Sequence of chain B:
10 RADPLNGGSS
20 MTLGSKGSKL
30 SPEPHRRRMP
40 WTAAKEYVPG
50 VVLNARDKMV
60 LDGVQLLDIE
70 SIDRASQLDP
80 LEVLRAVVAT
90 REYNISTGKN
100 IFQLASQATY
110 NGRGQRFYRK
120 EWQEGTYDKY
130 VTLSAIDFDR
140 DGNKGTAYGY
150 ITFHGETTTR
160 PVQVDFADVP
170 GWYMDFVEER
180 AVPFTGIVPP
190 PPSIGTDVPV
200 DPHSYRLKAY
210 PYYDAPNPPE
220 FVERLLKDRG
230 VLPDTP

Sequence of chain A:
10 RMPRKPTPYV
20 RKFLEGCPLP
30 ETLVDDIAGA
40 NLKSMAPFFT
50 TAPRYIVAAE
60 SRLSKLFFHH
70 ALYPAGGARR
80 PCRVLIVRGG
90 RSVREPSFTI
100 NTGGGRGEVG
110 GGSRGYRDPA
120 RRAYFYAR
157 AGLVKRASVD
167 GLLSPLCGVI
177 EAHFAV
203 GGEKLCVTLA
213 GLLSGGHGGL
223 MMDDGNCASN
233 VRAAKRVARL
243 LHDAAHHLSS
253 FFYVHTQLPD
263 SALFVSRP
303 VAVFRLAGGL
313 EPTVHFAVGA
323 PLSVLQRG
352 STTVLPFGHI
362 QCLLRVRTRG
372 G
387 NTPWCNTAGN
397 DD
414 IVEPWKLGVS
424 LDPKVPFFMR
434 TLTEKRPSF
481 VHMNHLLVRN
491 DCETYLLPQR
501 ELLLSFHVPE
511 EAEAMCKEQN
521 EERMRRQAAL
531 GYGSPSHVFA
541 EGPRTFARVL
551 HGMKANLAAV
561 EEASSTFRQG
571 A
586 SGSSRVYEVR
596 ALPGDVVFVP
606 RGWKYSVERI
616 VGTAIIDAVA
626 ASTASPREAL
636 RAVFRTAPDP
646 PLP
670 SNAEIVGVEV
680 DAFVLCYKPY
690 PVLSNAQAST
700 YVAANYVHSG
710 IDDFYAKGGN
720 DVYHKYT

Interface contacts:
Residue T101 in chain A interacts with residue R223 in chain B (closest heavy-atom distance 3.8 Å).
Residue D720 in chain A is in contact with residue D67 in chain B (closest heavy-atom distance 4.1 Å).
Residue G102 in chain A is in contact with residue D227 in chain B (closest heavy-atom distance 4.6 Å).
Residue G103 in chain A is in contact with residue R223 in chain B (closest heavy-atom distance 4.2 Å).
Residue G102 in chain A contacts residue R223 in chain B (closest heavy-atom distance 3.3 Å).
Residue K716 in chain A is in contact with residue K57 in chain B (closest heavy-atom distance 4.7 Å).
Residue G103 in chain A interacts with residue D227 in chain B (closest heavy-atom distance 4.1 Å).
Residue T101 in chain A is in contact with residue D233 in chain B (closest heavy-atom distance 4.7 Å).

This data describes a binding interaction between two proteins.